Sequence of chain B:
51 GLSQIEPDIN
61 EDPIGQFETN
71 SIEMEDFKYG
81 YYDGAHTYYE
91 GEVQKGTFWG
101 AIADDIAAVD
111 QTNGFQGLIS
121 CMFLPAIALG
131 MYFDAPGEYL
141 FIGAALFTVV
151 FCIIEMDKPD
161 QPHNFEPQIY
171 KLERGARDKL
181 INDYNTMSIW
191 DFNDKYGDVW

The following describes two proteins that form a bound complex.

Residue-level contacts at the interface:
Residue Q119 in chain A contacts residue T87 in chain B (closest heavy-atom distance 3.2 Å).
Residue P169 in chain A interacts with residue S71 in chain B (closest heavy-atom distance 3.7 Å).
Residue Y373 in chain A is in contact with residue G80 in chain B (closest heavy-atom distance 4.3 Å).
Residue R168 in chain A contacts residue D83 in chain B (closest heavy-atom distance 2.5 Å).
Residue H117 in chain A interacts with residue G84 in chain B (closest heavy-atom distance 3.9 Å).
Residue H117 in chain A contacts residue Y89 in chain B (closest heavy-atom distance 3.3 Å).
Residue P375 in chain A interacts with residue Y79 in chain B (closest heavy-atom distance 3.6 Å).
Residue N35 in chain A interacts with residue Q94 in chain B (closest heavy-atom distance 2.8 Å).
Residue K684 in chain A is in contact with residue Q66 in chain B (closest heavy-atom distance 3.1 Å).
Residue T167 in chain A interacts with residue D83 in chain B (closest heavy-atom distance 3.8 Å).
Residue A32 in chain A interacts with residue A101 in chain B (closest heavy-atom distance 3.7 Å).
Residue Q119 in chain A interacts with residue G84 in chain B (closest heavy-atom distance 2.6 Å).
Residue R168 in chain A contacts residue Y79 in chain B (closest heavy-atom distance 3.5 Å).
Residue A32 in chain A contacts residue I102 in chain B (closest heavy-atom distance 3.7 Å).
Residue R168 in chain A contacts residue F77 in chain B (closest heavy-atom distance 3.8 Å).
Residue S374 in chain A interacts with residue Y79 in chain B (closest heavy-atom distance 3.8 Å).
Residue F29 in chain A interacts with residue D105 in chain B (closest heavy-atom distance 3.6 Å).
Residue P169 in chain A is in contact with residue I72 in chain B (closest heavy-atom distance 3.4 Å).
Residue Q119 in chain A contacts residue Y88 in chain B (closest heavy-atom distance 3.2 Å).
Residue N35 in chain A contacts residue G96 in chain B (closest heavy-atom distance 3.0 Å).
Residue Y373 in chain A contacts residue Y79 in chain B (closest heavy-atom distance 3.4 Å).
Residue H117 in chain A contacts residue A85 in chain B (closest heavy-atom distance 2.9 Å).
Residue T167 in chain A is in contact with residue F77 in chain B (closest heavy-atom distance 3.9 Å).
Residue Y373 in chain A interacts with residue Y89 in chain B (closest heavy-atom distance 3.6 Å).
Residue T167 in chain A contacts residue S71 in chain B (closest heavy-atom distance 4.1 Å).
Residue F29 in chain A interacts with residue I106 in chain B (closest heavy-atom distance 3.7 Å).
Residue D118 in chain A contacts residue T87 in chain B (closest heavy-atom distance 3.7 Å).
Residue S116 in chain A interacts with residue E90 in chain B (closest heavy-atom distance 3.4 Å).
Residue H117 in chain A is in contact with residue E90 in chain B (closest heavy-atom distance 4.0 Å).
Residue R680 in chain A is in contact with residue F67 in chain B (closest heavy-atom distance 3.7 Å).
Residue L36 in chain A interacts with residue F98 in chain B (closest heavy-atom distance 3.7 Å).
Residue N35 in chain A is in contact with residue K95 in chain B (closest heavy-atom distance 3.1 Å).
Residue K34 in chain A contacts residue Y88 in chain B (closest heavy-atom distance 3.9 Å).
Residue T167 in chain A is in contact with residue Y82 in chain B (closest heavy-atom distance 4.2 Å).
Residue H117 in chain A interacts with residue H86 in chain B (closest heavy-atom distance 3.0 Å).
Residue H117 in chain A is in contact with residue T87 in chain B (closest heavy-atom distance 2.6 Å).
Residue D118 in chain A is in contact with residue Y88 in chain B (closest heavy-atom distance 3.6 Å).
Residue S116 in chain A interacts with residue Y88 in chain B (closest heavy-atom distance 3.5 Å).
Residue L36 in chain A contacts residue T97 in chain B (closest heavy-atom distance 3.1 Å).
Residue R168 in chain A contacts residue M74 in chain B (closest heavy-atom distance 3.9 Å).
Residue P169 in chain A contacts residue M74 in chain B (closest heavy-atom distance 3.7 Å).
Residue D118 in chain A contacts residue G84 in chain B (closest heavy-atom distance 2.8 Å).
Residue R37 in chain A is in contact with residue Y88 in chain B (closest heavy-atom distance 3.4 Å).
Residue D118 in chain A is in contact with residue A85 in chain B (closest heavy-atom distance 4.1 Å).
Residue T33 in chain A is in contact with residue F98 in chain B (closest heavy-atom distance 4.2 Å).
Residue N35 in chain A is in contact with residue T97 in chain B (closest heavy-atom distance 4.0 Å).
Residue T31 in chain A contacts residue A101 in chain B (closest heavy-atom distance 4.0 Å).
Residue R168 in chain A interacts with residue A85 in chain B (closest heavy-atom distance 4.3 Å).
Residue I170 in chain A contacts residue M74 in chain B (closest heavy-atom distance 3.7 Å).
Residue H117 in chain A interacts with residue Y88 in chain B (closest heavy-atom distance 3.9 Å).
Residue A32 in chain A contacts residue F98 in chain B (closest heavy-atom distance 3.7 Å).
Residue W165 in chain A interacts with residue D83 in chain B (closest heavy-atom distance 4.0 Å).
Residue Y373 in chain A is in contact with residue H86 in chain B (closest heavy-atom distance 3.2 Å).
Residue Y373 in chain A contacts residue Y81 in chain B (closest heavy-atom distance 3.8 Å).
Residue H365 in chain A interacts with residue H86 in chain B (closest heavy-atom distance 3.4 Å).
Residue W40 in chain A contacts residue F98 in chain B (closest heavy-atom distance 4.3 Å).
Residue F29 in chain A is in contact with residue I102 in chain B (closest heavy-atom distance 3.8 Å).
Residue T31 in chain A contacts residue D105 in chain B (closest heavy-atom distance 3.6 Å).
Residue E368 in chain A interacts with residue H86 in chain B (closest heavy-atom distance 3.6 Å).
Residue W165 in chain A contacts residue A85 in chain B (closest heavy-atom distance 3.5 Å).

Sequence of chain A:
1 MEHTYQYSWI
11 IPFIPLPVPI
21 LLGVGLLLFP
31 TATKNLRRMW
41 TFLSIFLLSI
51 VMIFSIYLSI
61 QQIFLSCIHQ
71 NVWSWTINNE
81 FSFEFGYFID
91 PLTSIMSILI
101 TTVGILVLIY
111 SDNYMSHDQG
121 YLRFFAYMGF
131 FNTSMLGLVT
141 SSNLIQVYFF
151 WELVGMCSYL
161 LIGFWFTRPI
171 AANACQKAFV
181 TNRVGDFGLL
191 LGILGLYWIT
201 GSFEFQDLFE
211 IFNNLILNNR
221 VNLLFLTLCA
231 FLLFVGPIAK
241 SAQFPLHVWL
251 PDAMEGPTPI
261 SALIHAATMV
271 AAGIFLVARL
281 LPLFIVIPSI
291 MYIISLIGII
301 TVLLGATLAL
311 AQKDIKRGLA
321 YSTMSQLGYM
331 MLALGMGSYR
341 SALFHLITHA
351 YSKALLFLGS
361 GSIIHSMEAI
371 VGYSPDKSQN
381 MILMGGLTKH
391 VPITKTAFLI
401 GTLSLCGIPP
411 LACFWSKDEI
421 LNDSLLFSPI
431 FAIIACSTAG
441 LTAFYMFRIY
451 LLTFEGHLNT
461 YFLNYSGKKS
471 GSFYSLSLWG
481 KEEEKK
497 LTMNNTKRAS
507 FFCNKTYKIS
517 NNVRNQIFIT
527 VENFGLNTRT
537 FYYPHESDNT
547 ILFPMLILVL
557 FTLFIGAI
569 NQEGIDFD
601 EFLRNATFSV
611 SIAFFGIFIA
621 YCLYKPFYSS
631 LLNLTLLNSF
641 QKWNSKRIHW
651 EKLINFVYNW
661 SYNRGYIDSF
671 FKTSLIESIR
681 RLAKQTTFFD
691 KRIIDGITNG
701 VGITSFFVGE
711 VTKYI